Sequence of chain A:
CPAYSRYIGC

Sequence of chain B:
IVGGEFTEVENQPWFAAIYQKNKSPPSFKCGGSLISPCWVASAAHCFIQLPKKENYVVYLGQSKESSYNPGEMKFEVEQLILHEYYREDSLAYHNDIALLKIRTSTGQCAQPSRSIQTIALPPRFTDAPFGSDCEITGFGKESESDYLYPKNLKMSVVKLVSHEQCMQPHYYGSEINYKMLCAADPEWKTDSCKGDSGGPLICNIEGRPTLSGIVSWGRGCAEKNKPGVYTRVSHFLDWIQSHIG

These two protein chains interact to form a complex.

Contacts between the two chains:
Residue C195 in chain B interacts with residue R6 in chain A (closest heavy-atom distance 3.9 Å).
Residue K31 in chain B is in contact with residue I8 in chain A (closest heavy-atom distance 3.7 Å).
Residue G220 in chain B contacts residue S5 in chain A (closest heavy-atom distance 4.4 Å).
Residue G197 in chain B interacts with residue Y7 in chain A (closest heavy-atom distance 4.6 Å).
Residue G230 in chain B is in contact with residue R6 in chain A (closest heavy-atom distance 3.6 Å).
Residue V217 in chain B contacts residue R6 in chain A (closest heavy-atom distance 4.4 Å).
Residue Y151 in chain B contacts residue I8 in chain A (closest heavy-atom distance 3.9 Å).
Residue Y95 in chain B contacts residue Y7 in chain A (closest heavy-atom distance 3.9 Å).
Residue K228 in chain B is in contact with residue R6 in chain A (closest heavy-atom distance 4.3 Å).
Residue G220 in chain B interacts with residue R6 in chain A (closest heavy-atom distance 3.4 Å).
Residue D91 in chain B contacts residue P2 in chain A (closest heavy-atom distance 4.8 Å).
Residue W219 in chain B is in contact with residue S5 in chain A (closest heavy-atom distance 4.6 Å).
Residue F30 in chain B contacts residue I8 in chain A (closest heavy-atom distance 3.5 Å).
Residue Y95 in chain B is in contact with residue P2 in chain A (closest heavy-atom distance 3.5 Å).
Residue Q51 in chain B contacts residue G9 in chain A (closest heavy-atom distance 3.4 Å).
Residue D193 in chain B interacts with residue R6 in chain A (closest heavy-atom distance 2.7 Å).
Residue K196 in chain B contacts residue Y7 in chain A (closest heavy-atom distance 3.5 Å).
Residue G222 in chain B interacts with residue R6 in chain A (closest heavy-atom distance 2.9 Å).
Residue R221 in chain B interacts with residue Y4 in chain A (closest heavy-atom distance 3.5 Å).
Residue S218 in chain B contacts residue R6 in chain A (closest heavy-atom distance 4.2 Å).
Residue S92 in chain B is in contact with residue A3 in chain A (closest heavy-atom distance 2.8 Å).
Residue E90 in chain B interacts with residue C1 in chain A (closest heavy-atom distance 4.3 Å).
Residue S218 in chain B interacts with residue S5 in chain A (closest heavy-atom distance 4.8 Å).
Residue G220 in chain B contacts residue Y4 in chain A (closest heavy-atom distance 2.9 Å).
Residue S92 in chain B is in contact with residue P2 in chain A (closest heavy-atom distance 3.6 Å).
Residue K196 in chain B interacts with residue I8 in chain A (closest heavy-atom distance 3.8 Å).
Residue A224 in chain B contacts residue R6 in chain A (closest heavy-atom distance 4.4 Å).
Residue E90 in chain B interacts with residue P2 in chain A (closest heavy-atom distance 4.0 Å).
Residue Q51 in chain B interacts with residue C1 in chain A (closest heavy-atom distance 4.2 Å).
Residue S199 in chain B interacts with residue Y7 in chain A (closest heavy-atom distance 3.6 Å).
Residue Q51 in chain B contacts residue Y7 in chain A (closest heavy-atom distance 3.6 Å).
Residue Q51 in chain B contacts residue C10 in chain A (closest heavy-atom distance 4.7 Å).
Residue C32 in chain B is in contact with residue Y7 in chain A (closest heavy-atom distance 3.7 Å).
Residue K31 in chain B is in contact with residue Y7 in chain A (closest heavy-atom distance 3.8 Å).
Residue L93 in chain B interacts with residue Y4 in chain A (closest heavy-atom distance 2.8 Å).
Residue L93 in chain B interacts with residue S5 in chain A (closest heavy-atom distance 4.3 Å).
Residue Y95 in chain B is in contact with residue C10 in chain A (closest heavy-atom distance 3.8 Å).
Residue C223 in chain B contacts residue R6 in chain A (closest heavy-atom distance 3.8 Å).
Residue Y95 in chain B is in contact with residue R6 in chain A (closest heavy-atom distance 4.8 Å).
Residue G197 in chain B is in contact with residue R6 in chain A (closest heavy-atom distance 2.9 Å).
Residue K196 in chain B contacts residue R6 in chain A (closest heavy-atom distance 3.4 Å).
Residue W219 in chain B contacts residue R6 in chain A (closest heavy-atom distance 3.8 Å).
Residue C48 in chain B contacts residue Y7 in chain A (closest heavy-atom distance 3.4 Å).
Residue Y174 in chain B interacts with residue Y4 in chain A (closest heavy-atom distance 4.0 Å).
Residue G197 in chain B contacts residue I8 in chain A (closest heavy-atom distance 3.2 Å).
Residue L93 in chain B interacts with residue A3 in chain A (closest heavy-atom distance 3.5 Å).
Residue Y95 in chain B interacts with residue S5 in chain A (closest heavy-atom distance 2.7 Å).
Residue S199 in chain B is in contact with residue I8 in chain A (closest heavy-atom distance 4.7 Å).
Residue P229 in chain B interacts with residue R6 in chain A (closest heavy-atom distance 4.3 Å).
Residue S199 in chain B contacts residue R6 in chain A (closest heavy-atom distance 3.5 Å).
Residue K196 in chain B contacts residue C10 in chain A (closest heavy-atom distance 2.7 Å).
Residue Y232 in chain B is in contact with residue R6 in chain A (closest heavy-atom distance 4.7 Å).
Residue A94 in chain B is in contact with residue P2 in chain A (closest heavy-atom distance 3.4 Å).
Residue S194 in chain B interacts with residue R6 in chain A (closest heavy-atom distance 2.8 Å).
Residue L93 in chain B contacts residue P2 in chain A (closest heavy-atom distance 3.3 Å).
Residue Q20 in chain B interacts with residue Y7 in chain A (closest heavy-atom distance 4.9 Å).
Residue R221 in chain B is in contact with residue R6 in chain A (closest heavy-atom distance 4.6 Å).
Residue H47 in chain B interacts with residue Y7 in chain A (closest heavy-atom distance 3.7 Å).
Residue D198 in chain B contacts residue R6 in chain A (closest heavy-atom distance 4.3 Å).
Residue W219 in chain B interacts with residue Y4 in chain A (closest heavy-atom distance 3.2 Å).